These two protein chains interact to form a complex.

Sequence of the second protein:
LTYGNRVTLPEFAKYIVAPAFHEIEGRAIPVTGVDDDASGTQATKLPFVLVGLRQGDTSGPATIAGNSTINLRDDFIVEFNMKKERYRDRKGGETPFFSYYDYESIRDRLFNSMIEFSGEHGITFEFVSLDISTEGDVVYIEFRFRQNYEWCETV

Sequence of the first protein:
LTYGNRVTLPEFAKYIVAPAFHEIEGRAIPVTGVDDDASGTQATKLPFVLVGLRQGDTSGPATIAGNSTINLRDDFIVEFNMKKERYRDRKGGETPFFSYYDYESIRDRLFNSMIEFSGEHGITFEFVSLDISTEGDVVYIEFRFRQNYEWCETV

Residue-level contacts at the interface:
Residue S122 in the first protein interacts with residue I68 in the second protein (closest heavy-atom distance 4.2 Å).
Residue F102 in the first protein interacts with residue P34 in the second protein (closest heavy-atom distance 4.1 Å).
Residue D112 in the first protein contacts residue W155 in the second protein (closest heavy-atom distance 3.2 Å).
Residue S103 in the first protein interacts with residue P34 in the second protein (closest heavy-atom distance 3.7 Å).
Residue T138 in the first protein is in contact with residue D40 in the second protein (closest heavy-atom distance 3.3 Å).
Residue D135 in the first protein contacts residue G60 in the second protein (closest heavy-atom distance 4.4 Å).
Residue F131 in the first protein interacts with residue T62 in the second protein (closest heavy-atom distance 3.4 Å).
Residue T128 in the first protein interacts with residue T67 in the second protein (closest heavy-atom distance 3.9 Å).
Residue I119 in the first protein interacts with residue W155 in the second protein (closest heavy-atom distance 3.7 Å).
Residue F115 in the first protein is in contact with residue W155 in the second protein (closest heavy-atom distance 3.4 Å).
Residue F115 in the first protein contacts residue I68 in the second protein (closest heavy-atom distance 4.2 Å).
Residue S103 in the first protein interacts with residue T36 in the second protein (closest heavy-atom distance 3.8 Å).
Residue F131 in the first protein interacts with residue D61 in the second protein (closest heavy-atom distance 4.2 Å).
Residue S133 in the first protein is in contact with residue Q59 in the second protein (closest heavy-atom distance 3.8 Å).
Residue F102 in the first protein is in contact with residue T45 in the second protein (closest heavy-atom distance 3.5 Å).
Residue S133 in the first protein contacts residue G60 in the second protein (closest heavy-atom distance 3.2 Å).
Residue F129 in the first protein is in contact with residue T67 in the second protein (closest heavy-atom distance 3.4 Å).
Residue Y104 in the first protein is in contact with residue L13 in the second protein (closest heavy-atom distance 4.3 Å).
Residue I119 in the first protein interacts with residue I68 in the second protein (closest heavy-atom distance 3.5 Å).
Residue Y104 in the first protein is in contact with residue P14 in the second protein (closest heavy-atom distance 3.4 Å).
Residue F102 in the first protein is in contact with residue I33 in the second protein (closest heavy-atom distance 4.4 Å).
Residue F129 in the first protein interacts with residue A66 in the second protein (closest heavy-atom distance 4.4 Å).
Residue S122 in the first protein interacts with residue A69 in the second protein (closest heavy-atom distance 4.3 Å).
Residue Y107 in the first protein contacts residue L57 in the second protein (closest heavy-atom distance 3.6 Å).
Residue I119 in the first protein contacts residue E157 in the second protein (closest heavy-atom distance 4.0 Å).
Residue V132 in the first protein contacts residue T62 in the second protein (closest heavy-atom distance 3.9 Å).
Residue T128 in the first protein interacts with residue I68 in the second protein (closest heavy-atom distance 3.2 Å).
Residue E108 in the first protein is in contact with residue Y7 in the second protein (closest heavy-atom distance 4.4 Å).
Residue F129 in the first protein is in contact with residue I68 in the second protein (closest heavy-atom distance 2.9 Å).
Residue Y104 in the first protein contacts residue T36 in the second protein (closest heavy-atom distance 4.3 Å).
Residue L134 in the first protein interacts with residue G60 in the second protein (closest heavy-atom distance 2.7 Å).
Residue D112 in the first protein interacts with residue Y7 in the second protein (closest heavy-atom distance 2.4 Å).
Residue Y107 in the first protein is in contact with residue L13 in the second protein (closest heavy-atom distance 4.1 Å).
Residue R111 in the first protein interacts with residue L76 in the second protein (closest heavy-atom distance 4.0 Å).
Residue N116 in the first protein is in contact with residue W155 in the second protein (closest heavy-atom distance 3.6 Å).
Residue E108 in the first protein interacts with residue R10 in the second protein (closest heavy-atom distance 4.5 Å).
Residue D135 in the first protein contacts residue Q59 in the second protein (closest heavy-atom distance 3.2 Å).
Residue T138 in the first protein is in contact with residue T36 in the second protein (closest heavy-atom distance 3.6 Å).
Residue Y104 in the first protein contacts residue V35 in the second protein (closest heavy-atom distance 3.9 Å).
Residue S103 in the first protein contacts residue V35 in the second protein (closest heavy-atom distance 4.3 Å).
Residue F102 in the first protein interacts with residue V35 in the second protein (closest heavy-atom distance 3.3 Å).
Residue N116 in the first protein contacts residue T158 in the second protein (closest heavy-atom distance 3.0 Å).
Residue E130 in the first protein contacts residue T67 in the second protein (closest heavy-atom distance 4.3 Å).
Residue R111 in the first protein interacts with residue Y153 in the second protein (closest heavy-atom distance 2.9 Å).
Residue I119 in the first protein interacts with residue G70 in the second protein (closest heavy-atom distance 4.2 Å).
Residue F102 in the first protein contacts residue D41 in the second protein (closest heavy-atom distance 4.4 Å).
Residue F102 in the first protein interacts with residue T36 in the second protein (closest heavy-atom distance 3.8 Å).
Residue F131 in the first protein contacts residue A66 in the second protein (closest heavy-atom distance 3.6 Å).
Residue T128 in the first protein contacts residue A69 in the second protein (closest heavy-atom distance 3.6 Å).
Residue F102 in the first protein is in contact with residue G44 in the second protein (closest heavy-atom distance 3.6 Å).
Residue Y104 in the first protein contacts residue P34 in the second protein (closest heavy-atom distance 2.9 Å).
Residue N116 in the first protein interacts with residue E157 in the second protein (closest heavy-atom distance 4.2 Å).
Residue L134 in the first protein is in contact with residue Q59 in the second protein (closest heavy-atom distance 3.8 Å).
Residue F131 in the first protein interacts with residue L76 in the second protein (closest heavy-atom distance 3.7 Å).
Residue E108 in the first protein interacts with residue T12 in the second protein (closest heavy-atom distance 3.7 Å).
Residue V132 in the first protein is in contact with residue D61 in the second protein (closest heavy-atom distance 3.6 Å).
Residue M118 in the first protein contacts residue I68 in the second protein (closest heavy-atom distance 3.9 Å).
Residue Y105 in the first protein is in contact with residue T36 in the second protein (closest heavy-atom distance 4.2 Å).
Residue F102 in the first protein interacts with residue D40 in the second protein (closest heavy-atom distance 3.9 Å).
Residue I136 in the first protein contacts residue T36 in the second protein (closest heavy-atom distance 3.6 Å).